Sequence of protein 2:
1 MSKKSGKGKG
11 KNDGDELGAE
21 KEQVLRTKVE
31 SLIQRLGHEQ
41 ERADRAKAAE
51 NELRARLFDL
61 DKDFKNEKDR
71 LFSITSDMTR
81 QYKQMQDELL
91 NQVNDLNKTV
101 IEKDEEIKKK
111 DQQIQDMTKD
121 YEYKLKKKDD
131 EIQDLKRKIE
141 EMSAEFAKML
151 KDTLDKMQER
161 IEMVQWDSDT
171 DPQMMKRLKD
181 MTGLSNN

Interface contacts:
Residue F64 in protein 2 is in contact with residue D61 in protein 1 (closest heavy-atom distance 2.8 Å).
Residue E67 in protein 2 contacts residue F64 in protein 1 (closest heavy-atom distance 2.7 Å).
Residue M157 in protein 2 is in contact with residue T153 in protein 1 (closest heavy-atom distance 3.2 Å).
Residue T79 in protein 2 contacts residue M78 in protein 1 (closest heavy-atom distance 2.9 Å).
Residue K110 in protein 2 interacts with residue K110 in protein 1 (closest heavy-atom distance 3.0 Å).
Residue E50 in protein 2 is in contact with residue L53 in protein 1 (closest heavy-atom distance 3.1 Å).
Residue E50 in protein 2 contacts residue A49 in protein 1 (closest heavy-atom distance 2.8 Å).
Residue L57 in protein 2 interacts with residue L57 in protein 1 (closest heavy-atom distance 3.0 Å).
Residue M142 in protein 2 is in contact with residue M142 in protein 1 (closest heavy-atom distance 3.2 Å).
Residue L57 in protein 2 is in contact with residue L53 in protein 1 (closest heavy-atom distance 3.3 Å).
Residue F64 in protein 2 is in contact with residue F64 in protein 1 (closest heavy-atom distance 3.2 Å).
Residue V100 in protein 2 is in contact with residue K103 in protein 1 (closest heavy-atom distance 3.1 Å).
Residue L25 in protein 2 is in contact with residue L25 in protein 1 (closest heavy-atom distance 3.1 Å).
Residue L53 in protein 2 interacts with residue L53 in protein 1 (closest heavy-atom distance 3.1 Å).
Residue Q86 in protein 2 is in contact with residue M85 in protein 1 (closest heavy-atom distance 3.3 Å).
Residue M117 in protein 2 contacts residue I114 in protein 1 (closest heavy-atom distance 3.3 Å).
Residue V93 in protein 2 is in contact with residue L96 in protein 1 (closest heavy-atom distance 3.0 Å).
Residue Y121 in protein 2 interacts with residue Y121 in protein 1 (closest heavy-atom distance 3.1 Å).
Residue L36 in protein 2 contacts residue R35 in protein 1 (closest heavy-atom distance 3.2 Å).
Residue E106 in protein 2 is in contact with residue I107 in protein 1 (closest heavy-atom distance 3.0 Å).
Residue Q40 in protein 2 contacts residue E39 in protein 1 (closest heavy-atom distance 3.1 Å).
Residue F146 in protein 2 interacts with residue M149 in protein 1 (closest heavy-atom distance 3.2 Å).
Residue M149 in protein 2 is in contact with residue F146 in protein 1 (closest heavy-atom distance 3.3 Å).
Residue E39 in protein 2 is in contact with residue Q40 in protein 1 (closest heavy-atom distance 3.1 Å).
Residue I107 in protein 2 is in contact with residue K103 in protein 1 (closest heavy-atom distance 3.3 Å).
Residue K21 in protein 2 contacts residue E22 in protein 1 (closest heavy-atom distance 3.3 Å).
Residue N97 in protein 2 interacts with residue L96 in protein 1 (closest heavy-atom distance 2.9 Å).
Residue D111 in protein 2 interacts with residue K110 in protein 1 (closest heavy-atom distance 2.4 Å).
Residue K128 in protein 2 is in contact with residue K128 in protein 1 (closest heavy-atom distance 3.1 Å).
Residue F146 in protein 2 contacts residue F146 in protein 1 (closest heavy-atom distance 3.1 Å).
Residue E131 in protein 2 contacts residue I132 in protein 1 (closest heavy-atom distance 3.1 Å).
Residue Y121 in protein 2 interacts with residue T118 in protein 1 (closest heavy-atom distance 3.0 Å).
Residue V29 in protein 2 interacts with residue L32 in protein 1 (closest heavy-atom distance 3.3 Å).
Residue K110 in protein 2 is in contact with residue E106 in protein 1 (closest heavy-atom distance 3.1 Å).
Residue E67 in protein 2 interacts with residue K68 in protein 1 (closest heavy-atom distance 2.4 Å).
Residue R35 in protein 2 is in contact with residue L36 in protein 1 (closest heavy-atom distance 3.3 Å).
Residue A49 in protein 2 is in contact with residue E50 in protein 1 (closest heavy-atom distance 3.2 Å).
Residue L71 in protein 2 is in contact with residue L71 in protein 1 (closest heavy-atom distance 3.2 Å).
Residue K103 in protein 2 is in contact with residue D104 in protein 1 (closest heavy-atom distance 2.9 Å).
Residue L96 in protein 2 interacts with residue L96 in protein 1 (closest heavy-atom distance 3.2 Å).
Residue L36 in protein 2 is in contact with residue L36 in protein 1 (closest heavy-atom distance 3.3 Å).
Residue L53 in protein 2 interacts with residue R54 in protein 1 (closest heavy-atom distance 3.1 Å).
Residue L96 in protein 2 is in contact with residue V93 in protein 1 (closest heavy-atom distance 3.1 Å).
Residue L96 in protein 2 interacts with residue N97 in protein 1 (closest heavy-atom distance 3.3 Å).
Residue K110 in protein 2 contacts residue I107 in protein 1 (closest heavy-atom distance 3.0 Å).
Residue V164 in protein 2 interacts with residue V164 in protein 1 (closest heavy-atom distance 3.3 Å).
Residue K103 in protein 2 is in contact with residue V100 in protein 1 (closest heavy-atom distance 2.0 Å).
Residue K124 in protein 2 contacts residue L125 in protein 1 (closest heavy-atom distance 3.3 Å).
Residue E39 in protein 2 interacts with residue E39 in protein 1 (closest heavy-atom distance 3.3 Å).
Residue K47 in protein 2 is in contact with residue R42 in protein 1 (closest heavy-atom distance 3.3 Å).
Residue Y82 in protein 2 contacts residue Y82 in protein 1 (closest heavy-atom distance 3.1 Å).
Residue L125 in protein 2 contacts residue K128 in protein 1 (closest heavy-atom distance 2.9 Å).
Residue L53 in protein 2 interacts with residue E50 in protein 1 (closest heavy-atom distance 3.2 Å).
Residue A46 in protein 2 is in contact with residue A46 in protein 1 (closest heavy-atom distance 3.1 Å).
Residue V100 in protein 2 contacts residue T99 in protein 1 (closest heavy-atom distance 3.0 Å).
Residue K103 in protein 2 contacts residue K103 in protein 1 (closest heavy-atom distance 3.0 Å).
Residue E39 in protein 2 is in contact with residue A43 in protein 1 (closest heavy-atom distance 2.9 Å).
Residue R160 in protein 2 contacts residue I161 in protein 1 (closest heavy-atom distance 3.3 Å).
Residue I139 in protein 2 is in contact with residue I139 in protein 1 (closest heavy-atom distance 3.3 Å).
Residue I114 in protein 2 contacts residue I114 in protein 1 (closest heavy-atom distance 3.1 Å).

Sequence of protein 1:
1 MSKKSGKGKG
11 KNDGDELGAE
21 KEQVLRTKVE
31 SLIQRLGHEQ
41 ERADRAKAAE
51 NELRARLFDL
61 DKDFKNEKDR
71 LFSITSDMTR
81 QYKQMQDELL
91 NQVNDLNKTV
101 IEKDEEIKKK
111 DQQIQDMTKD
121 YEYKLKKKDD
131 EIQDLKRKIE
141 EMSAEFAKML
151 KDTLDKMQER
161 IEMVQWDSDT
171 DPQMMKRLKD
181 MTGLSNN

These two protein chains interact to form a complex.